Sequence of chain A:
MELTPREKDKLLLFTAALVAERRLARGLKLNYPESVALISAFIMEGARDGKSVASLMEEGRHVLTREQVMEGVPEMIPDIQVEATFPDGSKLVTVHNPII

This data describes a binding interaction between two proteins.

Sequence of chain B:
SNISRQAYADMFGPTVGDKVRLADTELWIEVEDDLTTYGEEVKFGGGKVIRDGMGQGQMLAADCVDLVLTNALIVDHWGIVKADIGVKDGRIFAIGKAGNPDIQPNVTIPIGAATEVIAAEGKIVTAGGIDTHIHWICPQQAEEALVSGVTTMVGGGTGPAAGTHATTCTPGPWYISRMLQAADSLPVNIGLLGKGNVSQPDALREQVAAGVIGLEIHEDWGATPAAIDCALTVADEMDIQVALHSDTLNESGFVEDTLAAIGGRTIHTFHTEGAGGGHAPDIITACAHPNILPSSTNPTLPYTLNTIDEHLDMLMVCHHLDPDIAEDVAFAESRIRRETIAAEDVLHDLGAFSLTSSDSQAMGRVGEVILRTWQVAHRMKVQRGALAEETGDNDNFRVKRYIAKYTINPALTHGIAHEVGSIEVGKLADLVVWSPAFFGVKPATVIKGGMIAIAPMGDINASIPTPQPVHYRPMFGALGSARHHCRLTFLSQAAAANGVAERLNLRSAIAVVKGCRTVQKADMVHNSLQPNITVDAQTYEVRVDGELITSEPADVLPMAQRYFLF

Residue-level contacts at the interface:
Residue R365 in chain B contacts residue S90 in chain A (closest heavy-atom distance 3.6 Å).
Residue P469 in chain B contacts residue M1 in chain A (closest heavy-atom distance 3.8 Å).
Residue H471 in chain B is in contact with residue K8 in chain A (closest heavy-atom distance 2.9 Å).
Residue H471 in chain B is in contact with residue L3 in chain A (closest heavy-atom distance 3.2 Å).
Residue D309 in chain B is in contact with residue A54 in chain A (closest heavy-atom distance 3.7 Å).
Residue F566 in chain B interacts with residue A84 in chain A (closest heavy-atom distance 3.6 Å).
Residue K442 in chain B is in contact with residue E7 in chain A (closest heavy-atom distance 3.2 Å).
Residue E310 in chain B contacts residue K91 in chain A (closest heavy-atom distance 3.0 Å).
Residue R365 in chain B is in contact with residue K91 in chain A (closest heavy-atom distance 3.8 Å).
Residue L565 in chain B is in contact with residue E7 in chain A (closest heavy-atom distance 2.9 Å).
Residue D309 in chain B contacts residue M57 in chain A (closest heavy-atom distance 3.4 Å).
Residue K442 in chain B interacts with residue M1 in chain A (closest heavy-atom distance 3.1 Å).
Residue Q561 in chain B is in contact with residue F86 in chain A (closest heavy-atom distance 3.6 Å).
Residue D555 in chain B interacts with residue D88 in chain A (closest heavy-atom distance 3.5 Å).
Residue R372 in chain B interacts with residue S90 in chain A (closest heavy-atom distance 3.0 Å).
Residue K442 in chain B interacts with residue E2 in chain A (closest heavy-atom distance 3.2 Å).
Residue G367 in chain B contacts residue R6 in chain A (closest heavy-atom distance 3.7 Å).
Residue F566 in chain B interacts with residue L11 in chain A (closest heavy-atom distance 3.6 Å).
Residue E143 in chain B interacts with residue P5 in chain A (closest heavy-atom distance 3.5 Å).
Residue F564 in chain B contacts residue R6 in chain A (closest heavy-atom distance 3.2 Å).
Residue E144 in chain B interacts with residue P5 in chain A (closest heavy-atom distance 3.5 Å).
Residue N306 in chain B interacts with residue V53 in chain A (closest heavy-atom distance 2.9 Å).
Residue Y472 in chain B contacts residue E2 in chain A (closest heavy-atom distance 3.4 Å).
Residue F564 in chain B contacts residue E7 in chain A (closest heavy-atom distance 3.6 Å).
Residue Q561 in chain B is in contact with residue P87 in chain A (closest heavy-atom distance 3.7 Å).
Residue T304 in chain B is in contact with residue K91 in chain A (closest heavy-atom distance 2.8 Å).
Residue Q468 in chain B is in contact with residue M1 in chain A (closest heavy-atom distance 3.5 Å).
Residue V470 in chain B interacts with residue L3 in chain A (closest heavy-atom distance 3.3 Å).
Residue Y563 in chain B interacts with residue E7 in chain A (closest heavy-atom distance 3.8 Å).
Residue L557 in chain B interacts with residue P87 in chain A (closest heavy-atom distance 2.8 Å).
Residue V147 in chain B contacts residue T4 in chain A (closest heavy-atom distance 3.9 Å).
Residue E144 in chain B interacts with residue R6 in chain A (closest heavy-atom distance 3.2 Å).
Residue V470 in chain B is in contact with residue M1 in chain A (closest heavy-atom distance 3.7 Å).
Residue D313 in chain B contacts residue H96 in chain A (closest heavy-atom distance 2.9 Å).
Residue E368 in chain B contacts residue S90 in chain A (closest heavy-atom distance 2.7 Å).
Residue Y472 in chain B contacts residue L3 in chain A (closest heavy-atom distance 3.1 Å).
Residue V556 in chain B is in contact with residue P87 in chain A (closest heavy-atom distance 3.4 Å).
Residue F566 in chain B is in contact with residue E7 in chain A (closest heavy-atom distance 3.6 Å).
Residue L557 in chain B is in contact with residue D88 in chain A (closest heavy-atom distance 3.4 Å).
Residue N306 in chain B contacts residue K91 in chain A (closest heavy-atom distance 3.8 Å).
Residue Q561 in chain B contacts residue T85 in chain A (closest heavy-atom distance 3.0 Å).
Residue L305 in chain B interacts with residue D88 in chain A (closest heavy-atom distance 3.5 Å).
Residue N306 in chain B interacts with residue S52 in chain A (closest heavy-atom distance 3.7 Å).
Residue R365 in chain B is in contact with residue L92 in chain A (closest heavy-atom distance 3.6 Å).
Residue F566 in chain B contacts residue K10 in chain A (closest heavy-atom distance 3.5 Å).
Residue M314 in chain B interacts with residue L92 in chain A (closest heavy-atom distance 3.9 Å).
Residue Q561 in chain B is in contact with residue A47 in chain A (closest heavy-atom distance 3.0 Å).
Residue T307 in chain B is in contact with residue K91 in chain A (closest heavy-atom distance 3.8 Å).
Residue F566 in chain B interacts with residue T85 in chain A (closest heavy-atom distance 2.7 Å).
Residue T304 in chain B is in contact with residue D88 in chain A (closest heavy-atom distance 2.7 Å).
Residue Y472 in chain B contacts residue K8 in chain A (closest heavy-atom distance 3.4 Å).
Residue D313 in chain B is in contact with residue T94 in chain A (closest heavy-atom distance 3.6 Å).
Residue E310 in chain B contacts residue L92 in chain A (closest heavy-atom distance 2.9 Å).
Residue Q561 in chain B contacts residue R48 in chain A (closest heavy-atom distance 3.5 Å).
Residue D555 in chain B interacts with residue P87 in chain A (closest heavy-atom distance 3.8 Å).
Residue A560 in chain B interacts with residue T85 in chain A (closest heavy-atom distance 3.6 Å).
Residue R365 in chain B interacts with residue E83 in chain A (closest heavy-atom distance 2.9 Å).
Residue F564 in chain B is in contact with residue T85 in chain A (closest heavy-atom distance 3.7 Å).
Residue V470 in chain B interacts with residue E2 in chain A (closest heavy-atom distance 2.9 Å).
Residue N306 in chain B interacts with residue D88 in chain A (closest heavy-atom distance 3.0 Å).